Residue-level contacts at the interface:
Residue L361 in protein 1 interacts with residue N70 in protein 2 (closest heavy-atom distance 3.5 Å).
Residue R276 in protein 1 is in contact with residue W68 in protein 2 (closest heavy-atom distance 3.7 Å).
Residue R276 in protein 1 is in contact with residue E28 in protein 2 (closest heavy-atom distance 3.5 Å).
Residue L228 in protein 1 interacts with residue W68 in protein 2 (closest heavy-atom distance 3.4 Å).
Residue R276 in protein 1 interacts with residue S67 in protein 2 (closest heavy-atom distance 3.8 Å).
Residue T218 in protein 1 interacts with residue R35 in protein 2 (closest heavy-atom distance 3.5 Å).
Residue R320 in protein 1 interacts with residue D81 in protein 2 (closest heavy-atom distance 3.3 Å).
Residue R276 in protein 1 interacts with residue D32 in protein 2 (closest heavy-atom distance 2.9 Å).
Residue R276 in protein 1 is in contact with residue T64 in protein 2 (closest heavy-atom distance 3.4 Å).
Residue Q279 in protein 1 interacts with residue S65 in protein 2 (closest heavy-atom distance 3.6 Å).
Residue P357 in protein 1 is in contact with residue Q82 in protein 2 (closest heavy-atom distance 2.9 Å).
Residue F212 in protein 1 is in contact with residue E12 in protein 2 (closest heavy-atom distance 4.2 Å).
Residue H227 in protein 1 contacts residue W68 in protein 2 (closest heavy-atom distance 3.6 Å).
Residue R320 in protein 1 contacts residue M86 in protein 2 (closest heavy-atom distance 4.0 Å).
Residue Q43 in protein 1 contacts residue F83 in protein 2 (closest heavy-atom distance 3.2 Å).
Residue G360 in protein 1 interacts with residue E73 in protein 2 (closest heavy-atom distance 4.0 Å).
Residue R320 in protein 1 interacts with residue T85 in protein 2 (closest heavy-atom distance 4.0 Å).
Residue D39 in protein 1 interacts with residue F83 in protein 2 (closest heavy-atom distance 3.3 Å).
Residue S40 in protein 1 is in contact with residue F83 in protein 2 (closest heavy-atom distance 3.4 Å).
Residue I356 in protein 1 is in contact with residue Q82 in protein 2 (closest heavy-atom distance 3.9 Å).
Residue G277 in protein 1 is in contact with residue E28 in protein 2 (closest heavy-atom distance 3.2 Å).
Residue L273 in protein 1 interacts with residue L69 in protein 2 (closest heavy-atom distance 4.1 Å).
Residue A231 in protein 1 interacts with residue L69 in protein 2 (closest heavy-atom distance 4.0 Å).
Residue D355 in protein 1 is in contact with residue M86 in protein 2 (closest heavy-atom distance 3.2 Å).
Residue T219 in protein 1 contacts residue R35 in protein 2 (closest heavy-atom distance 4.0 Å).
Residue T274 in protein 1 is in contact with residue F71 in protein 2 (closest heavy-atom distance 3.9 Å).
Residue K362 in protein 1 contacts residue Q72 in protein 2 (closest heavy-atom distance 4.1 Å).
Residue Q279 in protein 1 interacts with residue Q72 in protein 2 (closest heavy-atom distance 4.1 Å).
Residue R276 in protein 1 is in contact with residue S65 in protein 2 (closest heavy-atom distance 2.5 Å).
Residue Q279 in protein 1 contacts residue F71 in protein 2 (closest heavy-atom distance 3.3 Å).
Residue G360 in protein 1 is in contact with residue Q72 in protein 2 (closest heavy-atom distance 2.9 Å).
Residue L361 in protein 1 is in contact with residue V78 in protein 2 (closest heavy-atom distance 3.4 Å).
Residue I356 in protein 1 is in contact with residue F83 in protein 2 (closest heavy-atom distance 3.6 Å).
Residue R320 in protein 1 is in contact with residue I84 in protein 2 (closest heavy-atom distance 2.4 Å).
Residue L284 in protein 1 is in contact with residue Q72 in protein 2 (closest heavy-atom distance 3.4 Å).
Residue S275 in protein 1 is in contact with residue E28 in protein 2 (closest heavy-atom distance 3.0 Å).
Residue K216 in protein 1 is in contact with residue E28 in protein 2 (closest heavy-atom distance 3.5 Å).
Residue R276 in protein 1 contacts residue P33 in protein 2 (closest heavy-atom distance 3.3 Å).
Residue K216 in protein 1 is in contact with residue N25 in protein 2 (closest heavy-atom distance 4.0 Å).
Residue Q279 in protein 1 interacts with residue W68 in protein 2 (closest heavy-atom distance 4.0 Å).
Residue K359 in protein 1 contacts residue F83 in protein 2 (closest heavy-atom distance 4.2 Å).
Residue L42 in protein 1 contacts residue F83 in protein 2 (closest heavy-atom distance 4.0 Å).
Residue D355 in protein 1 contacts residue I84 in protein 2 (closest heavy-atom distance 3.7 Å).
Residue K359 in protein 1 contacts residue Q82 in protein 2 (closest heavy-atom distance 3.0 Å).
Residue Q280 in protein 1 interacts with residue D63 in protein 2 (closest heavy-atom distance 3.2 Å).
Residue L361 in protein 1 is in contact with residue Q72 in protein 2 (closest heavy-atom distance 4.0 Å).
Residue R276 in protein 1 interacts with residue N66 in protein 2 (closest heavy-atom distance 2.6 Å).
Residue Q245 in protein 1 is in contact with residue M86 in protein 2 (closest heavy-atom distance 3.3 Å).
Residue M321 in protein 1 is in contact with residue M86 in protein 2 (closest heavy-atom distance 4.1 Å).
Residue Q279 in protein 1 is in contact with residue T64 in protein 2 (closest heavy-atom distance 3.3 Å).
Residue G277 in protein 1 is in contact with residue Y27 in protein 2 (closest heavy-atom distance 4.1 Å).
Residue T218 in protein 1 contacts residue N25 in protein 2 (closest heavy-atom distance 3.8 Å).
Residue D224 in protein 1 interacts with residue W68 in protein 2 (closest heavy-atom distance 3.6 Å).
Residue Q279 in protein 1 contacts residue S67 in protein 2 (closest heavy-atom distance 4.1 Å).
Residue G360 in protein 1 interacts with residue N70 in protein 2 (closest heavy-atom distance 3.3 Å).
Residue G360 in protein 1 interacts with residue F71 in protein 2 (closest heavy-atom distance 3.5 Å).
Residue H227 in protein 1 interacts with residue L69 in protein 2 (closest heavy-atom distance 3.2 Å).
Residue K359 in protein 1 is in contact with residue N70 in protein 2 (closest heavy-atom distance 3.2 Å).
Residue D355 in protein 1 is in contact with residue T85 in protein 2 (closest heavy-atom distance 2.3 Å).
Residue L215 in protein 1 is in contact with residue W68 in protein 2 (closest heavy-atom distance 3.4 Å).

Sequence of protein 2:
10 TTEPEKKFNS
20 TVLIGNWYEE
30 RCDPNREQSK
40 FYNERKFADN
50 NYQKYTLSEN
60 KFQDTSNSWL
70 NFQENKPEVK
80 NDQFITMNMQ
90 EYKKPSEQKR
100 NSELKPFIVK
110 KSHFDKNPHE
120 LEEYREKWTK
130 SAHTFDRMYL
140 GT

This data describes a binding interaction between two proteins.

Sequence of protein 1:
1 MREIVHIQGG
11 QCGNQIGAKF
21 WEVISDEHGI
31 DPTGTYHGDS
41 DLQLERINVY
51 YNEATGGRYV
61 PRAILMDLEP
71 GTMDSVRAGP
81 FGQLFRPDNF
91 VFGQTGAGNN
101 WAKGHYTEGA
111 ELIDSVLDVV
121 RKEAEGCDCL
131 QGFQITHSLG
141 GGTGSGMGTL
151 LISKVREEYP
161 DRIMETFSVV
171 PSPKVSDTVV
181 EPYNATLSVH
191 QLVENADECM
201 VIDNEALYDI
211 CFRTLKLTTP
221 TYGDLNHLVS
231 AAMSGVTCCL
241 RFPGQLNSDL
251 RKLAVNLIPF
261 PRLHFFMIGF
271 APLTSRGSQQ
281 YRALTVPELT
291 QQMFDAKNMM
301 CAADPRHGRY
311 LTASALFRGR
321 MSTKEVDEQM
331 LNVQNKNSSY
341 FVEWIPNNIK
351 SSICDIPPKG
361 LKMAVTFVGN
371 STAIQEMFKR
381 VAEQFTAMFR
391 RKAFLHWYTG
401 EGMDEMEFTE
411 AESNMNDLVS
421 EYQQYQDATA